Sequence of chain A:
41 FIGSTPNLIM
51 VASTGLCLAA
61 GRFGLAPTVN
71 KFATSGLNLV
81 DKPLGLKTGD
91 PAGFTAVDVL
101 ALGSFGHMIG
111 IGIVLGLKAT

Contacts between the two chains:
Residue L57 in chain B interacts with residue G89 in chain A (closest heavy-atom distance 4.2 Å).
Residue A60 in chain B interacts with residue K87 in chain A (closest heavy-atom distance 2.7 Å).
Residue F59 in chain B is in contact with residue A96 in chain A (closest heavy-atom distance 3.5 Å).
Residue F59 in chain B interacts with residue L86 in chain A (closest heavy-atom distance 4.9 Å).
Residue A60 in chain B interacts with residue T88 in chain A (closest heavy-atom distance 4.8 Å).
Residue A60 in chain B is in contact with residue L86 in chain A (closest heavy-atom distance 3.9 Å).
Residue E62 in chain B interacts with residue L86 in chain A (closest heavy-atom distance 4.6 Å).
Residue E62 in chain B interacts with residue G85 in chain A (closest heavy-atom distance 3.2 Å).
Residue E62 in chain B is in contact with residue K87 in chain A (closest heavy-atom distance 4.0 Å).
Residue F59 in chain B contacts residue K87 in chain A (closest heavy-atom distance 4.5 Å).
Residue D61 in chain B is in contact with residue L86 in chain A (closest heavy-atom distance 3.1 Å).
Residue D61 in chain B is in contact with residue K87 in chain A (closest heavy-atom distance 3.7 Å).
Residue L65 in chain B is in contact with residue K87 in chain A (closest heavy-atom distance 4.2 Å).
Residue D61 in chain B is in contact with residue G85 in chain A (closest heavy-atom distance 4.7 Å).

The following describes two proteins that form a bound complex.

Sequence of chain B:
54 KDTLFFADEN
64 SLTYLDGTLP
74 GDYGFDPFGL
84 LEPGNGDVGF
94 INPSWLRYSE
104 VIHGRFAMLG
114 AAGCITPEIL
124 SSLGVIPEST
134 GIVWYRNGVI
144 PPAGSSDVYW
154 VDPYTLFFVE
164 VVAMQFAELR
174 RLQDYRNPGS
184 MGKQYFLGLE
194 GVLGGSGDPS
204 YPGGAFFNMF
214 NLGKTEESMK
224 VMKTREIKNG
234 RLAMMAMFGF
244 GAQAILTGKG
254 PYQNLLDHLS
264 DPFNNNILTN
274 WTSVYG